Interface contacts:
Residue V29 in protein 2 contacts residue D6 in protein 1 (closest heavy-atom distance 4.3 Å).
Residue V3 in protein 2 interacts with residue N25 in protein 1 (closest heavy-atom distance 3.7 Å).
Residue R4 in protein 2 contacts residue N25 in protein 1 (closest heavy-atom distance 2.8 Å).
Residue A31 in protein 2 interacts with residue R35 in protein 1 (closest heavy-atom distance 3.8 Å).
Residue I32 in protein 2 interacts with residue T9 in protein 1 (closest heavy-atom distance 4.0 Å).
Residue I28 in protein 2 contacts residue I32 in protein 1 (closest heavy-atom distance 4.1 Å).
Residue R12 in protein 2 is in contact with residue N33 in protein 1 (closest heavy-atom distance 2.6 Å).
Residue D6 in protein 2 interacts with residue V29 in protein 1 (closest heavy-atom distance 4.2 Å).
Residue R12 in protein 2 interacts with residue W36 in protein 1 (closest heavy-atom distance 3.4 Å).
Residue I32 in protein 2 contacts residue A31 in protein 1 (closest heavy-atom distance 4.0 Å).
Residue M1 in protein 2 is in contact with residue T2 in protein 1 (closest heavy-atom distance 3.3 Å).
Residue W36 in protein 2 interacts with residue R12 in protein 1 (closest heavy-atom distance 3.2 Å).
Residue N33 in protein 2 contacts residue R12 in protein 1 (closest heavy-atom distance 2.7 Å).
Residue K34 in protein 2 interacts with residue R35 in protein 1 (closest heavy-atom distance 3.2 Å).
Residue W36 in protein 2 interacts with residue D15 in protein 1 (closest heavy-atom distance 3.0 Å).
Residue L39 in protein 2 interacts with residue I16 in protein 1 (closest heavy-atom distance 3.6 Å).
Residue R35 in protein 2 contacts residue A31 in protein 1 (closest heavy-atom distance 3.8 Å).
Residue R10 in protein 2 contacts residue M1 in protein 1 (closest heavy-atom distance 3.1 Å).
Residue I16 in protein 2 is in contact with residue L39 in protein 1 (closest heavy-atom distance 3.6 Å).
Residue I28 in protein 2 is in contact with residue V3 in protein 1 (closest heavy-atom distance 3.7 Å).
Residue M1 in protein 2 interacts with residue R10 in protein 1 (closest heavy-atom distance 3.6 Å).
Residue T9 in protein 2 interacts with residue I32 in protein 1 (closest heavy-atom distance 4.1 Å).
Residue V29 in protein 2 is in contact with residue L5 in protein 1 (closest heavy-atom distance 4.0 Å).
Residue V3 in protein 2 contacts residue I28 in protein 1 (closest heavy-atom distance 3.7 Å).
Residue M1 in protein 2 is in contact with residue L5 in protein 1 (closest heavy-atom distance 3.7 Å).
Residue D30 in protein 2 is in contact with residue R35 in protein 1 (closest heavy-atom distance 4.3 Å).
Residue R35 in protein 2 contacts residue I16 in protein 1 (closest heavy-atom distance 4.2 Å).
Residue V3 in protein 2 contacts residue M1 in protein 1 (closest heavy-atom distance 2.6 Å).
Residue M1 in protein 2 contacts residue V3 in protein 1 (closest heavy-atom distance 2.5 Å).
Residue I32 in protein 2 interacts with residue I28 in protein 1 (closest heavy-atom distance 3.9 Å).
Residue M1 in protein 2 contacts residue M1 in protein 1 (closest heavy-atom distance 3.6 Å).
Residue M1 in protein 2 interacts with residue R4 in protein 1 (closest heavy-atom distance 4.1 Å).
Residue R35 in protein 2 interacts with residue K34 in protein 1 (closest heavy-atom distance 3.1 Å).
Residue I16 in protein 2 is in contact with residue R35 in protein 1 (closest heavy-atom distance 4.2 Å).
Residue T9 in protein 2 interacts with residue N33 in protein 1 (closest heavy-atom distance 3.0 Å).
Residue N25 in protein 2 contacts residue R4 in protein 1 (closest heavy-atom distance 2.8 Å).
Residue L5 in protein 2 contacts residue I32 in protein 1 (closest heavy-atom distance 3.8 Å).
Residue V3 in protein 2 is in contact with residue V3 in protein 1 (closest heavy-atom distance 4.1 Å).
Residue A31 in protein 2 is in contact with residue A31 in protein 1 (closest heavy-atom distance 3.3 Å).
Residue V29 in protein 2 interacts with residue T9 in protein 1 (closest heavy-atom distance 3.9 Å).
Residue E37 in protein 2 contacts residue R12 in protein 1 (closest heavy-atom distance 3.9 Å).
Residue R35 in protein 2 interacts with residue D30 in protein 1 (closest heavy-atom distance 4.2 Å).
Residue I32 in protein 2 is in contact with residue L5 in protein 1 (closest heavy-atom distance 3.8 Å).
Residue L5 in protein 2 interacts with residue V29 in protein 1 (closest heavy-atom distance 3.7 Å).
Residue N33 in protein 2 contacts residue T9 in protein 1 (closest heavy-atom distance 3.0 Å).
Residue I28 in protein 2 interacts with residue I28 in protein 1 (closest heavy-atom distance 3.7 Å).
Residue R12 in protein 2 interacts with residue E37 in protein 1 (closest heavy-atom distance 3.9 Å).
Residue W36 in protein 2 is in contact with residue I16 in protein 1 (closest heavy-atom distance 3.7 Å).
Residue Y21 in protein 2 contacts residue R35 in protein 1 (closest heavy-atom distance 2.8 Å).
Residue T9 in protein 2 is in contact with residue V29 in protein 1 (closest heavy-atom distance 4.3 Å).
Residue A31 in protein 2 is in contact with residue I32 in protein 1 (closest heavy-atom distance 4.0 Å).
Residue I32 in protein 2 contacts residue L13 in protein 1 (closest heavy-atom distance 4.1 Å).
Residue N25 in protein 2 contacts residue V3 in protein 1 (closest heavy-atom distance 3.8 Å).
Residue V29 in protein 2 is in contact with residue R4 in protein 1 (closest heavy-atom distance 3.8 Å).
Residue R4 in protein 2 interacts with residue V29 in protein 1 (closest heavy-atom distance 3.8 Å).
Residue I16 in protein 2 is in contact with residue W36 in protein 1 (closest heavy-atom distance 4.0 Å).
Residue T2 in protein 2 contacts residue M1 in protein 1 (closest heavy-atom distance 3.3 Å).
Residue R35 in protein 2 contacts residue Y21 in protein 1 (closest heavy-atom distance 2.9 Å).
Residue L13 in protein 2 contacts residue I32 in protein 1 (closest heavy-atom distance 4.1 Å).
Residue D15 in protein 2 contacts residue W36 in protein 1 (closest heavy-atom distance 3.1 Å).

Sequence of protein 1:
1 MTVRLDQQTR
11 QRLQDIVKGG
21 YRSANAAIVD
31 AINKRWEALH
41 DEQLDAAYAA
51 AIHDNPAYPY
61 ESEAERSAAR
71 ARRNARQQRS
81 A

These two protein chains interact to form a complex.

Sequence of protein 2:
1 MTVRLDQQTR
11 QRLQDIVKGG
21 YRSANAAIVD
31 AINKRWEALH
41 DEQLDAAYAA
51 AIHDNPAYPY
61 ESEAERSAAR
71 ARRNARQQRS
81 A